This data describes a binding interaction between two proteins.

Sequence of the second protein:
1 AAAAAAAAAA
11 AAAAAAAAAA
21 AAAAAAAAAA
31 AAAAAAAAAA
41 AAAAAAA

Sequence of the first protein:
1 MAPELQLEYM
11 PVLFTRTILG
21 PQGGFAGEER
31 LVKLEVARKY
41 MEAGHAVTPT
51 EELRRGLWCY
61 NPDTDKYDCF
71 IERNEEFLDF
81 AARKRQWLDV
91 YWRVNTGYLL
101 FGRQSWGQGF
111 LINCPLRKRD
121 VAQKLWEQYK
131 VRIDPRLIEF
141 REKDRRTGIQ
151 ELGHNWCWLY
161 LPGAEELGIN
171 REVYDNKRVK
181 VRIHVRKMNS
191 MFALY

Interface contacts:
Residue D134 in the first protein contacts residue A42 in the second protein (closest heavy-atom distance 4.3 Å).
Residue R93 in the first protein interacts with residue A38 in the second protein (closest heavy-atom distance 3.4 Å).
Residue R132 in the first protein contacts residue A41 in the second protein (closest heavy-atom distance 3.4 Å).
Residue P21 in the first protein interacts with residue A35 in the second protein (closest heavy-atom distance 4.8 Å).
Residue E127 in the first protein is in contact with residue A19 in the second protein (closest heavy-atom distance 3.7 Å).
Residue K33 in the first protein is in contact with residue A33 in the second protein (closest heavy-atom distance 4.8 Å).
Residue R136 in the first protein interacts with residue A43 in the second protein (closest heavy-atom distance 4.7 Å).
Residue R132 in the first protein interacts with residue A42 in the second protein (closest heavy-atom distance 3.4 Å).
Residue K130 in the first protein is in contact with residue A37 in the second protein (closest heavy-atom distance 3.3 Å).
Residue W92 in the first protein is in contact with residue A25 in the second protein (closest heavy-atom distance 4.1 Å).
Residue P21 in the first protein interacts with residue A26 in the second protein (closest heavy-atom distance 3.4 Å).
Residue Q86 in the first protein is in contact with residue A37 in the second protein (closest heavy-atom distance 4.5 Å).
Residue V90 in the first protein interacts with residue A40 in the second protein (closest heavy-atom distance 5.0 Å).
Residue I133 in the first protein interacts with residue A42 in the second protein (closest heavy-atom distance 4.1 Å).
Residue V90 in the first protein interacts with residue A38 in the second protein (closest heavy-atom distance 3.5 Å).
Residue V131 in the first protein interacts with residue A38 in the second protein (closest heavy-atom distance 3.6 Å).
Residue Q86 in the first protein is in contact with residue A38 in the second protein (closest heavy-atom distance 3.9 Å).
Residue Y129 in the first protein interacts with residue A36 in the second protein (closest heavy-atom distance 4.3 Å).
Residue W92 in the first protein contacts residue A26 in the second protein (closest heavy-atom distance 3.4 Å).
Residue L137 in the first protein interacts with residue A41 in the second protein (closest heavy-atom distance 3.6 Å).
Residue R132 in the first protein is in contact with residue A39 in the second protein (closest heavy-atom distance 4.4 Å).
Residue F192 in the first protein is in contact with residue A20 in the second protein (closest heavy-atom distance 4.1 Å).
Residue D134 in the first protein interacts with residue A43 in the second protein (closest heavy-atom distance 3.8 Å).
Residue M191 in the first protein interacts with residue A15 in the second protein (closest heavy-atom distance 3.5 Å).
Residue R93 in the first protein is in contact with residue A35 in the second protein (closest heavy-atom distance 3.6 Å).
Residue Y129 in the first protein interacts with residue A35 in the second protein (closest heavy-atom distance 4.7 Å).
Residue R93 in the first protein is in contact with residue A36 in the second protein (closest heavy-atom distance 2.7 Å).
Residue P21 in the first protein is in contact with residue A33 in the second protein (closest heavy-atom distance 4.4 Å).
Residue Q128 in the first protein contacts residue A21 in the second protein (closest heavy-atom distance 4.2 Å).
Residue T96 in the first protein is in contact with residue A23 in the second protein (closest heavy-atom distance 4.9 Å).
Residue R119 in the first protein contacts residue A47 in the second protein (closest heavy-atom distance 2.9 Å).
Residue Q22 in the first protein is in contact with residue A33 in the second protein (closest heavy-atom distance 4.4 Å).
Residue R132 in the first protein interacts with residue A38 in the second protein (closest heavy-atom distance 3.2 Å).
Residue Q86 in the first protein interacts with residue A40 in the second protein (closest heavy-atom distance 3.6 Å).
Residue Y129 in the first protein interacts with residue A23 in the second protein (closest heavy-atom distance 4.6 Å).
Residue I133 in the first protein interacts with residue A41 in the second protein (closest heavy-atom distance 3.2 Å).
Residue L161 in the first protein interacts with residue A41 in the second protein (closest heavy-atom distance 3.9 Å).
Residue T96 in the first protein is in contact with residue A26 in the second protein (closest heavy-atom distance 4.6 Å).
Residue Q128 in the first protein interacts with residue A22 in the second protein (closest heavy-atom distance 3.4 Å).
Residue D134 in the first protein interacts with residue A47 in the second protein (closest heavy-atom distance 4.4 Å).
Residue E127 in the first protein contacts residue A20 in the second protein (closest heavy-atom distance 3.7 Å).
Residue K33 in the first protein contacts residue A31 in the second protein (closest heavy-atom distance 4.2 Å).
Residue K130 in the first protein is in contact with residue A35 in the second protein (closest heavy-atom distance 3.9 Å).
Residue D134 in the first protein contacts residue A41 in the second protein (closest heavy-atom distance 3.7 Å).
Residue P21 in the first protein is in contact with residue A27 in the second protein (closest heavy-atom distance 4.2 Å).
Residue T96 in the first protein is in contact with residue A25 in the second protein (closest heavy-atom distance 4.1 Å).
Residue M191 in the first protein contacts residue A16 in the second protein (closest heavy-atom distance 3.9 Å).
Residue R93 in the first protein is in contact with residue A37 in the second protein (closest heavy-atom distance 4.6 Å).
Residue P21 in the first protein interacts with residue A34 in the second protein (closest heavy-atom distance 3.5 Å).
Residue G97 in the first protein contacts residue A23 in the second protein (closest heavy-atom distance 4.7 Å).
Residue K124 in the first protein is in contact with residue A20 in the second protein (closest heavy-atom distance 4.7 Å).
Residue Q86 in the first protein is in contact with residue A39 in the second protein (closest heavy-atom distance 3.6 Å).
Residue I133 in the first protein contacts residue A43 in the second protein (closest heavy-atom distance 5.0 Å).
Residue K130 in the first protein interacts with residue A38 in the second protein (closest heavy-atom distance 3.1 Å).
Residue P135 in the first protein is in contact with residue A47 in the second protein (closest heavy-atom distance 4.5 Å).
Residue K130 in the first protein contacts residue A36 in the second protein (closest heavy-atom distance 3.2 Å).
Residue Q128 in the first protein contacts residue A20 in the second protein (closest heavy-atom distance 4.3 Å).
Residue R136 in the first protein contacts residue A47 in the second protein (closest heavy-atom distance 3.9 Å).
Residue W126 in the first protein is in contact with residue A37 in the second protein (closest heavy-atom distance 3.9 Å).
Residue F192 in the first protein interacts with residue A19 in the second protein (closest heavy-atom distance 2.9 Å).